Sequence of the second protein:
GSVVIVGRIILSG

This data describes a binding interaction between two proteins.

Interface contacts:
Residue Q37 in the first protein interacts with residue G8 in the second protein (closest heavy-atom distance 3.8 Å).
Residue A68 in the first protein is in contact with residue V4 in the second protein (closest heavy-atom distance 2.9 Å).
Residue Q12 in the first protein interacts with residue V7 in the second protein (closest heavy-atom distance 3.7 Å).
Residue S10 in the first protein contacts residue I10 in the second protein (closest heavy-atom distance 3.8 Å).
Residue K65 in the first protein is in contact with residue G2 in the second protein (closest heavy-atom distance 3.4 Å).
Residue V38 in the first protein is in contact with residue V5 in the second protein (closest heavy-atom distance 3.9 Å).
Residue V36 in the first protein is in contact with residue I10 in the second protein (closest heavy-atom distance 2.9 Å).
Residue T7 in the first protein is in contact with residue L12 in the second protein (closest heavy-atom distance 3.6 Å).
Residue T13 in the first protein interacts with residue V7 in the second protein (closest heavy-atom distance 2.8 Å).
Residue D33 in the first protein interacts with residue R9 in the second protein (closest heavy-atom distance 3.2 Å).
Residue T41 in the first protein contacts residue V4 in the second protein (closest heavy-atom distance 3.8 Å).
Residue A68 in the first protein interacts with residue S3 in the second protein (closest heavy-atom distance 3.8 Å).
Residue S10 in the first protein contacts residue R9 in the second protein (closest heavy-atom distance 3.5 Å).
Residue Q11 in the first protein interacts with residue R9 in the second protein (closest heavy-atom distance 2.9 Å).
Residue V38 in the first protein interacts with residue G8 in the second protein (closest heavy-atom distance 2.9 Å).
Residue A8 in the first protein contacts residue I10 in the second protein (closest heavy-atom distance 3.8 Å).
Residue S40 in the first protein is in contact with residue V7 in the second protein (closest heavy-atom distance 3.7 Å).
Residue C19 in the first protein interacts with residue V7 in the second protein (closest heavy-atom distance 3.7 Å).
Residue Y9 in the first protein contacts residue I10 in the second protein (closest heavy-atom distance 3.6 Å).
Residue S23 in the first protein interacts with residue V5 in the second protein (closest heavy-atom distance 3.5 Å).
Residue Y9 in the first protein contacts residue I11 in the second protein (closest heavy-atom distance 2.8 Å).
Residue R112 in the first protein interacts with residue I10 in the second protein (closest heavy-atom distance 3.6 Å).
Residue P5 in the first protein interacts with residue G14 in the second protein (closest heavy-atom distance 3.3 Å).
Residue V110 in the first protein is in contact with residue I10 in the second protein (closest heavy-atom distance 3.9 Å).
Residue L39 in the first protein contacts residue V5 in the second protein (closest heavy-atom distance 3.5 Å).
Residue G26 in the first protein is in contact with residue S3 in the second protein (closest heavy-atom distance 3.7 Å).
Residue T7 in the first protein is in contact with residue S13 in the second protein (closest heavy-atom distance 2.8 Å).
Residue A8 in the first protein interacts with residue I11 in the second protein (closest heavy-atom distance 3.2 Å).
Residue T66 in the first protein contacts residue S3 in the second protein (closest heavy-atom distance 2.9 Å).
Residue S23 in the first protein is in contact with residue S3 in the second protein (closest heavy-atom distance 2.7 Å).
Residue A8 in the first protein is in contact with residue L12 in the second protein (closest heavy-atom distance 3.9 Å).
Residue T22 in the first protein contacts residue V5 in the second protein (closest heavy-atom distance 3.8 Å).
Residue S40 in the first protein contacts residue V4 in the second protein (closest heavy-atom distance 3.6 Å).
Residue Q31 in the first protein is in contact with residue R9 in the second protein (closest heavy-atom distance 3.6 Å).
Residue C19 in the first protein contacts residue V5 in the second protein (closest heavy-atom distance 3.8 Å).
Residue L39 in the first protein contacts residue V4 in the second protein (closest heavy-atom distance 3.8 Å).
Residue R14 in the first protein interacts with residue V5 in the second protein (closest heavy-atom distance 3.8 Å).
Residue V38 in the first protein interacts with residue V7 in the second protein (closest heavy-atom distance 2.9 Å).
Residue R14 in the first protein is in contact with residue V7 in the second protein (closest heavy-atom distance 3.1 Å).
Residue T13 in the first protein contacts residue R9 in the second protein (closest heavy-atom distance 3.7 Å).
Residue T13 in the first protein is in contact with residue I6 in the second protein (closest heavy-atom distance 3.9 Å).
Residue V36 in the first protein is in contact with residue R9 in the second protein (closest heavy-atom distance 3.4 Å).
Residue V38 in the first protein contacts residue R9 in the second protein (closest heavy-atom distance 3.6 Å).
Residue T13 in the first protein is in contact with residue G8 in the second protein (closest heavy-atom distance 3.2 Å).
Residue K65 in the first protein interacts with residue V4 in the second protein (closest heavy-atom distance 3.9 Å).
Residue M97 in the first protein is in contact with residue L12 in the second protein (closest heavy-atom distance 3.7 Å).
Residue V32 in the first protein interacts with residue I6 in the second protein (closest heavy-atom distance 3.8 Å).
Residue R14 in the first protein contacts residue I6 in the second protein (closest heavy-atom distance 3.2 Å).
Residue V38 in the first protein interacts with residue I10 in the second protein (closest heavy-atom distance 3.8 Å).
Residue P5 in the first protein is in contact with residue S13 in the second protein (closest heavy-atom distance 3.4 Å).
Residue Q11 in the first protein is in contact with residue G8 in the second protein (closest heavy-atom distance 3.2 Å).
Residue I6 in the first protein contacts residue S13 in the second protein (closest heavy-atom distance 3.2 Å).
Residue V38 in the first protein is in contact with residue I6 in the second protein (closest heavy-atom distance 3.5 Å).
Residue Y9 in the first protein is in contact with residue R9 in the second protein (closest heavy-atom distance 3.9 Å).
Residue Q37 in the first protein is in contact with residue I6 in the second protein (closest heavy-atom distance 3.5 Å).
Residue S40 in the first protein contacts residue V5 in the second protein (closest heavy-atom distance 2.8 Å).
Residue T66 in the first protein interacts with residue V4 in the second protein (closest heavy-atom distance 2.8 Å).
Residue S23 in the first protein interacts with residue G2 in the second protein (closest heavy-atom distance 3.6 Å).
Residue L39 in the first protein is in contact with residue I6 in the second protein (closest heavy-atom distance 3.7 Å).
Residue L67 in the first protein is in contact with residue V4 in the second protein (closest heavy-atom distance 3.5 Å).

Sequence of the first protein:
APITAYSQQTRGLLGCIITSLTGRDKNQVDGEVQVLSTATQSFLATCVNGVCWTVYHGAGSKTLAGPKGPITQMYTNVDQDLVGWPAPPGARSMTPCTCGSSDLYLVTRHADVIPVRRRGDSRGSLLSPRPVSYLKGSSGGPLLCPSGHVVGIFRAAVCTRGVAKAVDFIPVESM